Sequence of protein 1:
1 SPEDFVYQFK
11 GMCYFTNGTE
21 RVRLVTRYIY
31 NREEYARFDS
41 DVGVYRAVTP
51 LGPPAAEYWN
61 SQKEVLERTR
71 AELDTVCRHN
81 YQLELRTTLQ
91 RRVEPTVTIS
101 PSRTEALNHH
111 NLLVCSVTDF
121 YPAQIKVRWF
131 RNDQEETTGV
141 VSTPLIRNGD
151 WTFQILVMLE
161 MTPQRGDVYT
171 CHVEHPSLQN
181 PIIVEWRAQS

These two protein chains interact to form a complex.

Contacts between the two chains:
Residue T26 in protein 1 is in contact with residue Y6 in protein 2 (closest heavy-atom distance 3.6 Å).
Residue F9 in protein 1 is in contact with residue C9 in protein 2 (closest heavy-atom distance 4.9 Å).
Residue F9 in protein 1 interacts with residue Y6 in protein 2 (closest heavy-atom distance 4.0 Å).
Residue N80 in protein 1 interacts with residue L5 in protein 2 (closest heavy-atom distance 4.8 Å).
Residue E72 in protein 1 is in contact with residue L5 in protein 2 (closest heavy-atom distance 4.1 Å).
Residue M12 in protein 1 contacts residue Y6 in protein 2 (closest heavy-atom distance 3.3 Å).
Residue Y28 in protein 1 interacts with residue L7 in protein 2 (closest heavy-atom distance 4.6 Å).
Residue E72 in protein 1 interacts with residue L7 in protein 2 (closest heavy-atom distance 3.2 Å).
Residue Y45 in protein 1 interacts with residue C9 in protein 2 (closest heavy-atom distance 3.3 Å).
Residue R86 in protein 1 contacts residue L1 in protein 2 (closest heavy-atom distance 3.1 Å).
Residue Y58 in protein 1 contacts residue R12 in protein 2 (closest heavy-atom distance 3.6 Å).
Residue F9 in protein 1 is in contact with residue L7 in protein 2 (closest heavy-atom distance 4.3 Å).
Residue H79 in protein 1 interacts with residue A4 in protein 2 (closest heavy-atom distance 3.8 Å).
Residue E72 in protein 1 contacts residue Y6 in protein 2 (closest heavy-atom distance 3.4 Å).
Residue C77 in protein 1 contacts residue Y6 in protein 2 (closest heavy-atom distance 2.7 Å).
Residue N80 in protein 1 interacts with residue A4 in protein 2 (closest heavy-atom distance 2.8 Å).
Residue V65 in protein 1 contacts residue C9 in protein 2 (closest heavy-atom distance 3.7 Å).
Residue F9 in protein 1 is in contact with residue V8 in protein 2 (closest heavy-atom distance 3.5 Å).
Residue V76 in protein 1 contacts residue A4 in protein 2 (closest heavy-atom distance 4.0 Å).
Residue T69 in protein 1 contacts residue C9 in protein 2 (closest heavy-atom distance 4.6 Å).
Residue P54 in protein 1 is in contact with residue E11 in protein 2 (closest heavy-atom distance 4.4 Å).
Residue V76 in protein 1 interacts with residue Y6 in protein 2 (closest heavy-atom distance 3.4 Å).
Residue V25 in protein 1 contacts residue Y6 in protein 2 (closest heavy-atom distance 4.5 Å).
Residue Y35 in protein 1 is in contact with residue E11 in protein 2 (closest heavy-atom distance 2.7 Å).
Residue W59 in protein 1 interacts with residue C9 in protein 2 (closest heavy-atom distance 3.4 Å).
Residue Y7 in protein 1 is in contact with residue V8 in protein 2 (closest heavy-atom distance 5.0 Å).
Residue C13 in protein 1 contacts residue Y6 in protein 2 (closest heavy-atom distance 3.1 Å).
Residue N80 in protein 1 is in contact with residue V2 in protein 2 (closest heavy-atom distance 4.6 Å).
Residue V76 in protein 1 contacts residue L5 in protein 2 (closest heavy-atom distance 3.6 Å).
Residue L83 in protein 1 interacts with residue E3 in protein 2 (closest heavy-atom distance 3.0 Å).
Residue Y28 in protein 1 interacts with residue C9 in protein 2 (closest heavy-atom distance 2.9 Å).
Residue L24 in protein 1 is in contact with residue Y6 in protein 2 (closest heavy-atom distance 3.3 Å).
Residue W59 in protein 1 contacts residue E11 in protein 2 (closest heavy-atom distance 4.1 Å).
Residue L83 in protein 1 interacts with residue V2 in protein 2 (closest heavy-atom distance 3.5 Å).
Residue Y58 in protein 1 is in contact with residue G10 in protein 2 (closest heavy-atom distance 3.3 Å).
Residue T75 in protein 1 interacts with residue A4 in protein 2 (closest heavy-atom distance 3.2 Å).
Residue G11 in protein 1 interacts with residue Y6 in protein 2 (closest heavy-atom distance 3.4 Å).
Residue A55 in protein 1 contacts residue E11 in protein 2 (closest heavy-atom distance 3.4 Å).
Residue Y58 in protein 1 interacts with residue E11 in protein 2 (closest heavy-atom distance 4.2 Å).
Residue H79 in protein 1 interacts with residue L1 in protein 2 (closest heavy-atom distance 4.2 Å).
Residue W59 in protein 1 contacts residue G10 in protein 2 (closest heavy-atom distance 2.9 Å).
Residue Y28 in protein 1 interacts with residue V8 in protein 2 (closest heavy-atom distance 3.5 Å).
Residue Y7 in protein 1 interacts with residue E11 in protein 2 (closest heavy-atom distance 4.7 Å).
Residue L83 in protein 1 contacts residue L1 in protein 2 (closest heavy-atom distance 3.5 Å).
Residue H79 in protein 1 contacts residue E3 in protein 2 (closest heavy-atom distance 4.8 Å).
Residue H79 in protein 1 interacts with residue V2 in protein 2 (closest heavy-atom distance 3.0 Å).
Residue N80 in protein 1 interacts with residue E3 in protein 2 (closest heavy-atom distance 3.8 Å).

Sequence of protein 2:
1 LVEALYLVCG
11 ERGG